Interface contacts:
Residue T606 in the second protein contacts residue R5 in the first protein (closest heavy-atom distance 2.5 Å).
Residue K463 in the second protein contacts residue W494 in the first protein (closest heavy-atom distance 3.2 Å).
Residue H543 in the second protein interacts with residue F499 in the first protein (closest heavy-atom distance 3.2 Å).
Residue L462 in the second protein interacts with residue W494 in the first protein (closest heavy-atom distance 3.2 Å).
Residue R592 in the second protein is in contact with residue Y270 in the first protein (closest heavy-atom distance 3.1 Å).
Residue R201 in the second protein is in contact with residue E263 in the first protein (closest heavy-atom distance 2.9 Å).
Residue P603 in the second protein interacts with residue R10 in the first protein (closest heavy-atom distance 1.8 Å).
Residue S464 in the second protein interacts with residue W494 in the first protein (closest heavy-atom distance 1.9 Å).
Residue A465 in the second protein is in contact with residue W494 in the first protein (closest heavy-atom distance 2.9 Å).
Residue H615 in the second protein contacts residue H54 in the first protein (closest heavy-atom distance 2.7 Å).
Residue R592 in the second protein contacts residue R184 in the first protein (closest heavy-atom distance 1.7 Å).
Residue N186 in the second protein interacts with residue K187 in the first protein (closest heavy-atom distance 3.2 Å).
Residue F604 in the second protein is in contact with residue K47 in the first protein (closest heavy-atom distance 1.2 Å).
Residue Q562 in the second protein is in contact with residue Q354 in the first protein (closest heavy-atom distance 2.5 Å).
Residue Q468 in the second protein is in contact with residue S489 in the first protein (closest heavy-atom distance 2.5 Å).
Residue D74 in the second protein contacts residue R259 in the first protein (closest heavy-atom distance 1.2 Å).
Residue P466 in the second protein interacts with residue W494 in the first protein (closest heavy-atom distance 3.3 Å).
Residue L467 in the second protein interacts with residue S489 in the first protein (closest heavy-atom distance 2.9 Å).
Residue K612 in the second protein interacts with residue E164 in the first protein (closest heavy-atom distance 2.8 Å).
Residue Q493 in the second protein contacts residue R36 in the first protein (closest heavy-atom distance 2.8 Å).
Residue R183 in the second protein is in contact with residue R184 in the first protein (closest heavy-atom distance 3.3 Å).
Residue F487 in the second protein is in contact with residue Q42 in the first protein (closest heavy-atom distance 2.9 Å).
Residue V616 in the second protein contacts residue Q50 in the first protein (closest heavy-atom distance 2.1 Å).
Residue F584 in the second protein interacts with residue P4 in the first protein (closest heavy-atom distance 3.3 Å).
Residue P466 in the second protein is in contact with residue V491 in the first protein (closest heavy-atom distance 2.3 Å).
Residue E500 in the second protein contacts residue F499 in the first protein (closest heavy-atom distance 3.2 Å).
Residue Y555 in the second protein interacts with residue W494 in the first protein (closest heavy-atom distance 2.1 Å).
Residue E75 in the second protein contacts residue R259 in the first protein (closest heavy-atom distance 2.6 Å).
Residue S544 in the second protein interacts with residue L502 in the first protein (closest heavy-atom distance 3.4 Å).
Residue L462 in the second protein interacts with residue P496 in the first protein (closest heavy-atom distance 3.1 Å).
Residue P603 in the second protein contacts residue P498 in the first protein (closest heavy-atom distance 3.4 Å).
Residue F607 in the second protein contacts residue P4 in the first protein (closest heavy-atom distance 1.8 Å).
Residue W573 in the second protein interacts with residue N487 in the first protein (closest heavy-atom distance 2.7 Å).
Residue K611 in the second protein is in contact with residue E164 in the first protein (closest heavy-atom distance 2.8 Å).
Residue H180 in the second protein interacts with residue R184 in the first protein (closest heavy-atom distance 3.3 Å).
Residue K618 in the second protein contacts residue Q104 in the first protein (closest heavy-atom distance 2.7 Å).
Residue D457 in the second protein is in contact with residue S268 in the first protein (closest heavy-atom distance 2.7 Å).
Residue D494 in the second protein is in contact with residue S43 in the first protein (closest heavy-atom distance 3.1 Å).
Residue F607 in the second protein interacts with residue I2 in the first protein (closest heavy-atom distance 3.1 Å).
Residue E614 in the second protein contacts residue Y159 in the first protein (closest heavy-atom distance 1.9 Å).
Residue E177 in the second protein interacts with residue L267 in the first protein (closest heavy-atom distance 3.1 Å).
Residue H180 in the second protein is in contact with residue Y270 in the first protein (closest heavy-atom distance 3.1 Å).
Residue L462 in the second protein contacts residue K497 in the first protein (closest heavy-atom distance 3.0 Å).
Residue F604 in the second protein is in contact with residue R10 in the first protein (closest heavy-atom distance 2.5 Å).
Residue H543 in the second protein interacts with residue K497 in the first protein (closest heavy-atom distance 3.2 Å).
Residue N491 in the second protein is in contact with residue R36 in the first protein (closest heavy-atom distance 2.3 Å).
Residue L588 in the second protein contacts residue I6 in the first protein (closest heavy-atom distance 3.0 Å).
Residue Q468 in the second protein interacts with residue V491 in the first protein (closest heavy-atom distance 3.4 Å).
Residue I469 in the second protein contacts residue W488 in the first protein (closest heavy-atom distance 2.3 Å).
Residue S590 in the second protein contacts residue R184 in the first protein (closest heavy-atom distance 2.0 Å).
Residue I542 in the second protein is in contact with residue F499 in the first protein (closest heavy-atom distance 3.4 Å).
Residue R610 in the second protein contacts residue L165 in the first protein (closest heavy-atom distance 3.3 Å).
Residue H543 in the second protein contacts residue L502 in the first protein (closest heavy-atom distance 2.9 Å).
Residue H615 in the second protein interacts with residue P102 in the first protein (closest heavy-atom distance 2.4 Å).
Residue R610 in the second protein is in contact with residue D167 in the first protein (closest heavy-atom distance 3.1 Å).
Residue F458 in the second protein contacts residue S268 in the first protein (closest heavy-atom distance 3.0 Å).
Residue F604 in the second protein interacts with residue V7 in the first protein (closest heavy-atom distance 2.8 Å).
Residue L462 in the second protein is in contact with residue F499 in the first protein (closest heavy-atom distance 3.3 Å).
Residue S470 in the second protein interacts with residue V485 in the first protein (closest heavy-atom distance 3.3 Å).
Residue F607 in the second protein interacts with residue P3 in the first protein (closest heavy-atom distance 3.2 Å).

Sequence of the first protein:
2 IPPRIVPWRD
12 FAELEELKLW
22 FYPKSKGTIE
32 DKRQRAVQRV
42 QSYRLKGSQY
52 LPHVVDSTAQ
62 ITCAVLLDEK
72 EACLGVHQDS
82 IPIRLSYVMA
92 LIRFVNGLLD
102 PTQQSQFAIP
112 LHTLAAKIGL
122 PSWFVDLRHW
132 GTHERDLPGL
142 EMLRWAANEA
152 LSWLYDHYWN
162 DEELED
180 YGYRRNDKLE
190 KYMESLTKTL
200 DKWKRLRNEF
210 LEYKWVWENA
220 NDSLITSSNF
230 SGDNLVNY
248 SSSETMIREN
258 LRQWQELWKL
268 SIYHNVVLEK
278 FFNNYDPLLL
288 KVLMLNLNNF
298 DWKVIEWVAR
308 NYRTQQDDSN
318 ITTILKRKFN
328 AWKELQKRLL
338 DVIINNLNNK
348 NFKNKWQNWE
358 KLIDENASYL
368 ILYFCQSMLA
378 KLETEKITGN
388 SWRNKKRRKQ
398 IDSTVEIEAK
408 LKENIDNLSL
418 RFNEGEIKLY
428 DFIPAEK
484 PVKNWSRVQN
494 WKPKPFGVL

Sequence of the second protein:
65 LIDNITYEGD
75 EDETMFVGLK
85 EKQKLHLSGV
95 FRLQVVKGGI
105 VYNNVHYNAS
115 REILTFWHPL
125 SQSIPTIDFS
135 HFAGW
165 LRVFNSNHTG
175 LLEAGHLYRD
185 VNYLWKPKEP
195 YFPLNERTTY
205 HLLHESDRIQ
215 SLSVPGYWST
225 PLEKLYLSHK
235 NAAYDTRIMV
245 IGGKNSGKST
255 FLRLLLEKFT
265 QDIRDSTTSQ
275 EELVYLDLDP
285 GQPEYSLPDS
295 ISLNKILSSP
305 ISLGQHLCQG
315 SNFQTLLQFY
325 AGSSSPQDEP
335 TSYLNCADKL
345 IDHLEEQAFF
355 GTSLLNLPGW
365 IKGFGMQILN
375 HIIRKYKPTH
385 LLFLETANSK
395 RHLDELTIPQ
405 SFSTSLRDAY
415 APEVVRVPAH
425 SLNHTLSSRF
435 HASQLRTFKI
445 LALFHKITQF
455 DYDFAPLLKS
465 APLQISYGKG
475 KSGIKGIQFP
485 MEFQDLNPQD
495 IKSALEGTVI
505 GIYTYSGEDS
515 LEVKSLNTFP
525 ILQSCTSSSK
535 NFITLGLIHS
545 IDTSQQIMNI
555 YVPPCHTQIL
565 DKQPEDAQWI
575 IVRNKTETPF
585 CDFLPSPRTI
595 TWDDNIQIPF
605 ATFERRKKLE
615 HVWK

This data describes a binding interaction between two proteins.